Sequence of the second protein:
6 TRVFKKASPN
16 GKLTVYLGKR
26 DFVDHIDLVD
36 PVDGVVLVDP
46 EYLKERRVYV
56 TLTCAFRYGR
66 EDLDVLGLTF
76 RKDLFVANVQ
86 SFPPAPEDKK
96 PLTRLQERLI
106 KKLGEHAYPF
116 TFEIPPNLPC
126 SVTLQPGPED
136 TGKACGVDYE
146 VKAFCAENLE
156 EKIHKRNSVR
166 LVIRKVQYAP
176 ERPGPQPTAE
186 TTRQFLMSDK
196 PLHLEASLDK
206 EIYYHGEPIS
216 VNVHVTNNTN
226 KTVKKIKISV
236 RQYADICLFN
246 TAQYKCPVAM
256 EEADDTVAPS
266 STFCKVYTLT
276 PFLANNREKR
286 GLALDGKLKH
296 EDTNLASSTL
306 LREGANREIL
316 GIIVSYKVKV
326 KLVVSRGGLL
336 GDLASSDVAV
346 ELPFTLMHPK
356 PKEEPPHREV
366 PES

Residue-level contacts at the interface:
Residue F9 in the second protein is in contact with residue E10 in the first protein (closest heavy-atom distance 4.1 Å).
Residue K10 in the second protein contacts residue E10 in the first protein (closest heavy-atom distance 2.9 Å).
Residue L104 in the second protein contacts residue F14 in the first protein (closest heavy-atom distance 4.9 Å).
Residue V8 in the second protein interacts with residue E10 in the first protein (closest heavy-atom distance 4.7 Å).
Residue R103 in the second protein is in contact with residue F14 in the first protein (closest heavy-atom distance 3.2 Å).
Residue A12 in the second protein is in contact with residue E10 in the first protein (closest heavy-atom distance 4.0 Å).
Residue K107 in the second protein interacts with residue F14 in the first protein (closest heavy-atom distance 3.5 Å).
Residue K106 in the second protein is in contact with residue F14 in the first protein (closest heavy-atom distance 3.9 Å).
Residue K11 in the second protein contacts residue E8 in the first protein (closest heavy-atom distance 3.7 Å).
Residue K10 in the second protein is in contact with residue E8 in the first protein (closest heavy-atom distance 4.8 Å).
Residue K11 in the second protein interacts with residue E10 in the first protein (closest heavy-atom distance 3.2 Å).
Residue T6 in the second protein contacts residue F14 in the first protein (closest heavy-atom distance 3.6 Å).
Residue K107 in the second protein contacts residue H15 in the first protein (closest heavy-atom distance 4.7 Å).

The following describes two proteins that form a bound complex.

Sequence of the first protein:
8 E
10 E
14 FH